Sequence of chain B:
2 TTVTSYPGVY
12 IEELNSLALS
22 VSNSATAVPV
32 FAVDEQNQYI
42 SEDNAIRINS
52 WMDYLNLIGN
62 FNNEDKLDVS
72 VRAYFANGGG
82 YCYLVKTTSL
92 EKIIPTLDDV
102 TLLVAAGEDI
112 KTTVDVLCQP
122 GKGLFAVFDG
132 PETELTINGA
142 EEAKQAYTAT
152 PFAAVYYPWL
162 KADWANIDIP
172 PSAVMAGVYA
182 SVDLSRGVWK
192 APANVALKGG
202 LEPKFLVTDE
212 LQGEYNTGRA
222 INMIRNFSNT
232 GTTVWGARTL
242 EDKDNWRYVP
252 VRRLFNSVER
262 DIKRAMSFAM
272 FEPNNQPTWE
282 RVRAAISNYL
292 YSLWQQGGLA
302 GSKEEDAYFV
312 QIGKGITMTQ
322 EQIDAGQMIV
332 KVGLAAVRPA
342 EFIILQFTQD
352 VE

Residue-level contacts at the interface:
Residue V311 in chain A is in contact with residue F348 in chain B (closest heavy-atom distance 3.7 Å).
Residue F324 in chain A interacts with residue K191 in chain B (closest heavy-atom distance 3.6 Å).
Residue M321 in chain A contacts residue N230 in chain B (closest heavy-atom distance 3.4 Å).
Residue E386 in chain A contacts residue V352 in chain B (closest heavy-atom distance 3.7 Å).
Residue E325 in chain A is in contact with residue R187 in chain B (closest heavy-atom distance 3.6 Å).
Residue E325 in chain A contacts residue K191 in chain B (closest heavy-atom distance 3.9 Å).
Residue G379 in chain A interacts with residue F343 in chain B (closest heavy-atom distance 3.3 Å).
Residue Q298 in chain A interacts with residue Q350 in chain B (closest heavy-atom distance 3.5 Å).
Residue Y322 in chain A contacts residue N195 in chain B (closest heavy-atom distance 3.7 Å).
Residue I382 in chain A is in contact with residue Q347 in chain B (closest heavy-atom distance 3.4 Å).
Residue M383 in chain A interacts with residue I345 in chain B (closest heavy-atom distance 3.0 Å).
Residue Y322 in chain A interacts with residue I344 in chain B (closest heavy-atom distance 3.9 Å).
Residue F324 in chain A contacts residue E342 in chain B (closest heavy-atom distance 3.9 Å).
Residue E325 in chain A contacts residue P340 in chain B (closest heavy-atom distance 3.4 Å).
Residue V323 in chain A is in contact with residue A341 in chain B (closest heavy-atom distance 3.7 Å).
Residue R320 in chain A interacts with residue N195 in chain B (closest heavy-atom distance 3.2 Å).
Residue N327 in chain A interacts with residue A341 in chain B (closest heavy-atom distance 3.8 Å).
Residue M381 in chain A interacts with residue A341 in chain B (closest heavy-atom distance 3.9 Å).
Residue E325 in chain A is in contact with residue A341 in chain B (closest heavy-atom distance 2.8 Å).
Residue F324 in chain A interacts with residue A341 in chain B (closest heavy-atom distance 2.8 Å).
Residue G114 in chain A is in contact with residue L207 in chain B (closest heavy-atom distance 3.5 Å).
Residue E386 in chain A interacts with residue T349 in chain B (closest heavy-atom distance 3.3 Å).
Residue V385 in chain A is in contact with residue Q347 in chain B (closest heavy-atom distance 2.7 Å).
Residue A388 in chain A contacts residue V352 in chain B (closest heavy-atom distance 3.8 Å).
Residue Q317 in chain A contacts residue N230 in chain B (closest heavy-atom distance 3.6 Å).
Residue M383 in chain A interacts with residue Q347 in chain B (closest heavy-atom distance 2.6 Å).
Residue E386 in chain A is in contact with residue E353 in chain B (closest heavy-atom distance 3.4 Å).
Residue G379 in chain A contacts residue E342 in chain B (closest heavy-atom distance 3.4 Å).
Residue L387 in chain A is in contact with residue T349 in chain B (closest heavy-atom distance 3.5 Å).
Residue P326 in chain A is in contact with residue R339 in chain B (closest heavy-atom distance 3.4 Å).
Residue V308 in chain A is in contact with residue Q350 in chain B (closest heavy-atom distance 3.5 Å).
Residue V385 in chain A is in contact with residue T349 in chain B (closest heavy-atom distance 3.0 Å).
Residue K380 in chain A interacts with residue F343 in chain B (closest heavy-atom distance 3.2 Å).
Residue M321 in chain A interacts with residue N195 in chain B (closest heavy-atom distance 3.0 Å).
Residue T312 in chain A is in contact with residue F348 in chain B (closest heavy-atom distance 3.6 Å).
Residue V323 in chain A interacts with residue E342 in chain B (closest heavy-atom distance 3.3 Å).
Residue Q298 in chain A interacts with residue D351 in chain B (closest heavy-atom distance 3.7 Å).
Residue L387 in chain A contacts residue Q350 in chain B (closest heavy-atom distance 2.8 Å).
Residue V323 in chain A contacts residue I344 in chain B (closest heavy-atom distance 3.8 Å).
Residue M381 in chain A is in contact with residue I344 in chain B (closest heavy-atom distance 3.5 Å).
Residue F324 in chain A is in contact with residue A194 in chain B (closest heavy-atom distance 3.7 Å).
Residue V323 in chain A interacts with residue N195 in chain B (closest heavy-atom distance 3.0 Å).
Residue M381 in chain A is in contact with residue I345 in chain B (closest heavy-atom distance 2.7 Å).
Residue I382 in chain A contacts residue I345 in chain B (closest heavy-atom distance 3.5 Å).
Residue F324 in chain A is in contact with residue A192 in chain B (closest heavy-atom distance 3.8 Å).
Residue V389 in chain A is in contact with residue Q350 in chain B (closest heavy-atom distance 3.5 Å).
Residue M383 in chain A contacts residue L346 in chain B (closest heavy-atom distance 3.5 Å).
Residue V323 in chain A interacts with residue W236 in chain B (closest heavy-atom distance 3.8 Å).
Residue L315 in chain A contacts residue L346 in chain B (closest heavy-atom distance 3.8 Å).
Residue V385 in chain A contacts residue F348 in chain B (closest heavy-atom distance 3.3 Å).
Residue E359 in chain A interacts with residue V352 in chain B (closest heavy-atom distance 3.5 Å).
Residue K384 in chain A contacts residue Q347 in chain B (closest heavy-atom distance 3.2 Å).
Residue G113 in chain A contacts residue T209 in chain B (closest heavy-atom distance 3.6 Å).
Residue G114 in chain A is in contact with residue T209 in chain B (closest heavy-atom distance 3.8 Å).
Residue Q317 in chain A is in contact with residue S229 in chain B (closest heavy-atom distance 3.5 Å).
Residue M381 in chain A is in contact with residue F343 in chain B (closest heavy-atom distance 3.2 Å).
Residue A319 in chain A interacts with residue I344 in chain B (closest heavy-atom distance 3.4 Å).
Residue R320 in chain A contacts residue W236 in chain B (closest heavy-atom distance 3.6 Å).
Residue R320 in chain A interacts with residue F228 in chain B (closest heavy-atom distance 3.7 Å).
Residue F324 in chain A is in contact with residue P340 in chain B (closest heavy-atom distance 3.8 Å).

Sequence of chain A:
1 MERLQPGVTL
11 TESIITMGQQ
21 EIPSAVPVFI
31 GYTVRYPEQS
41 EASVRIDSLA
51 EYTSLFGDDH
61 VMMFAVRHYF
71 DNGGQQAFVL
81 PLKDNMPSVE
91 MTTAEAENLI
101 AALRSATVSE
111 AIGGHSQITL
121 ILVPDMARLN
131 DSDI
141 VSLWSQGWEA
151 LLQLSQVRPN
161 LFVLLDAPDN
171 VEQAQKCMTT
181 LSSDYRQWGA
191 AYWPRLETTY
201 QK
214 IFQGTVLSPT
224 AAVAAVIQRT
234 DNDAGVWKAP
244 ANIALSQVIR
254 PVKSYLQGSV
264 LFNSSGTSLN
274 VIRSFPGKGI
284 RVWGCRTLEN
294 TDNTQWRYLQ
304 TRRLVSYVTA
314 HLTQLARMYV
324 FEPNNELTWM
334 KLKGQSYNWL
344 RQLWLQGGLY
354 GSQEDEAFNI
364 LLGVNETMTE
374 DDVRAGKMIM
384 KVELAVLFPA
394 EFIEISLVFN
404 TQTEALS

These two protein chains interact to form a complex.